The following describes two proteins that form a bound complex.

Sequence of chain B:
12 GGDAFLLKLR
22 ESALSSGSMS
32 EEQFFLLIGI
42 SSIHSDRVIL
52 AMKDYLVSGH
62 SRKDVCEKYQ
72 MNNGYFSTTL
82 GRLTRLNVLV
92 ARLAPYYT

Residue-level contacts at the interface:
Residue Y98 in chain A interacts with residue Q34 in chain B (closest heavy-atom distance 3.0 Å).
Residue R86 in chain A is in contact with residue G40 in chain B (closest heavy-atom distance 2.9 Å).
Residue Y97 in chain A contacts residue L37 in chain B (closest heavy-atom distance 4.1 Å).
Residue Q34 in chain A contacts residue Y97 in chain B (closest heavy-atom distance 3.6 Å).
Residue A92 in chain A is in contact with residue Y98 in chain B (closest heavy-atom distance 3.6 Å).
Residue I41 in chain A contacts residue V91 in chain B (closest heavy-atom distance 3.9 Å).
Residue Q34 in chain A is in contact with residue Y98 in chain B (closest heavy-atom distance 3.0 Å).
Residue L37 in chain A is in contact with residue L90 in chain B (closest heavy-atom distance 3.6 Å).
Residue Y97 in chain A is in contact with residue E33 in chain B (closest heavy-atom distance 3.6 Å).
Residue G40 in chain A interacts with residue R86 in chain B (closest heavy-atom distance 2.5 Å).
Residue I41 in chain A interacts with residue L94 in chain B (closest heavy-atom distance 3.4 Å).
Residue L94 in chain A interacts with residue V91 in chain B (closest heavy-atom distance 3.9 Å).
Residue S31 in chain A is in contact with residue Y97 in chain B (closest heavy-atom distance 3.6 Å).
Residue Y98 in chain A contacts residue L38 in chain B (closest heavy-atom distance 4.0 Å).
Residue V91 in chain A is in contact with residue V91 in chain B (closest heavy-atom distance 4.8 Å).
Residue L38 in chain A contacts residue L94 in chain B (closest heavy-atom distance 4.0 Å).
Residue I41 in chain A interacts with residue R86 in chain B (closest heavy-atom distance 4.5 Å).
Residue E33 in chain A is in contact with residue Y97 in chain B (closest heavy-atom distance 2.5 Å).
Residue A95 in chain A is in contact with residue Y98 in chain B (closest heavy-atom distance 3.8 Å).
Residue I41 in chain A interacts with residue I41 in chain B (closest heavy-atom distance 3.8 Å).
Residue N88 in chain A is in contact with residue Y98 in chain B (closest heavy-atom distance 2.6 Å).
Residue Y98 in chain A is in contact with residue N88 in chain B (closest heavy-atom distance 2.6 Å).
Residue Y97 in chain A is in contact with residue Q34 in chain B (closest heavy-atom distance 3.7 Å).
Residue V91 in chain A interacts with residue L94 in chain B (closest heavy-atom distance 3.8 Å).
Residue Y98 in chain A contacts residue V91 in chain B (closest heavy-atom distance 3.5 Å).
Residue Y98 in chain A contacts residue A92 in chain B (closest heavy-atom distance 3.7 Å).
Residue L94 in chain A is in contact with residue L37 in chain B (closest heavy-atom distance 3.6 Å).
Residue T99 in chain A contacts residue T99 in chain B (closest heavy-atom distance 4.0 Å).
Residue L94 in chain A contacts residue L38 in chain B (closest heavy-atom distance 4.2 Å).
Residue A95 in chain A contacts residue A95 in chain B (closest heavy-atom distance 4.1 Å).
Residue L90 in chain A contacts residue L37 in chain B (closest heavy-atom distance 4.1 Å).
Residue Y97 in chain A is in contact with residue S31 in chain B (closest heavy-atom distance 3.7 Å).
Residue Q34 in chain A interacts with residue L94 in chain B (closest heavy-atom distance 3.8 Å).
Residue L87 in chain A interacts with residue I41 in chain B (closest heavy-atom distance 4.0 Å).
Residue V91 in chain A interacts with residue Y98 in chain B (closest heavy-atom distance 3.5 Å).
Residue L38 in chain A is in contact with residue Y98 in chain B (closest heavy-atom distance 4.0 Å).
Residue I41 in chain A is in contact with residue L87 in chain B (closest heavy-atom distance 4.0 Å).
Residue L90 in chain A contacts residue I41 in chain B (closest heavy-atom distance 3.7 Å).
Residue A95 in chain A interacts with residue T99 in chain B (closest heavy-atom distance 4.1 Å).
Residue L90 in chain A is in contact with residue G40 in chain B (closest heavy-atom distance 4.7 Å).
Residue L37 in chain A contacts residue L94 in chain B (closest heavy-atom distance 3.5 Å).
Residue E33 in chain A interacts with residue R93 in chain B (closest heavy-atom distance 3.4 Å).
Residue Y98 in chain A is in contact with residue A95 in chain B (closest heavy-atom distance 3.7 Å).
Residue S43 in chain A contacts residue S43 in chain B (closest heavy-atom distance 4.0 Å).
Residue I41 in chain A interacts with residue L90 in chain B (closest heavy-atom distance 3.8 Å).
Residue R93 in chain A interacts with residue L37 in chain B (closest heavy-atom distance 4.0 Å).
Residue L37 in chain A is in contact with residue Y97 in chain B (closest heavy-atom distance 4.4 Å).
Residue G40 in chain A contacts residue L90 in chain B (closest heavy-atom distance 3.7 Å).
Residue R86 in chain A interacts with residue I41 in chain B (closest heavy-atom distance 4.6 Å).
Residue L37 in chain A is in contact with residue R93 in chain B (closest heavy-atom distance 3.8 Å).
Residue L94 in chain A contacts residue Q34 in chain B (closest heavy-atom distance 3.8 Å).
Residue L94 in chain A interacts with residue I41 in chain B (closest heavy-atom distance 4.0 Å).

Sequence of chain A:
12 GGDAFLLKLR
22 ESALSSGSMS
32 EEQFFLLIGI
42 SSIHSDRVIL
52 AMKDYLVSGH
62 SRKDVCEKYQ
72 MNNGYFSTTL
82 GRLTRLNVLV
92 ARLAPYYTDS